Sequence of the second protein:
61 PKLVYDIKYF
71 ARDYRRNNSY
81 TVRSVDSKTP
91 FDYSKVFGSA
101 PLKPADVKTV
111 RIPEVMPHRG

Contacts between the two chains:
Residue N19 in the first protein interacts with residue V96 in the second protein (closest heavy-atom distance 4.6 Å).
Residue P37 in the first protein is in contact with residue S87 in the second protein (closest heavy-atom distance 4.4 Å).
Residue K21 in the first protein contacts residue V110 in the second protein (closest heavy-atom distance 3.8 Å).
Residue Y54 in the first protein is in contact with residue P113 in the second protein (closest heavy-atom distance 4.7 Å).
Residue Y54 in the first protein is in contact with residue V110 in the second protein (closest heavy-atom distance 4.6 Å).
Residue Y17 in the first protein is in contact with residue T109 in the second protein (closest heavy-atom distance 3.7 Å).
Residue I15 in the first protein interacts with residue P113 in the second protein (closest heavy-atom distance 4.1 Å).
Residue P47 in the first protein is in contact with residue Y80 in the second protein (closest heavy-atom distance 3.2 Å).
Residue Y27 in the first protein interacts with residue V96 in the second protein (closest heavy-atom distance 4.0 Å).
Residue K34 in the first protein interacts with residue F91 in the second protein (closest heavy-atom distance 3.5 Å).
Residue D13 in the first protein is in contact with residue I112 in the second protein (closest heavy-atom distance 3.1 Å).
Residue V52 in the first protein is in contact with residue M116 in the second protein (closest heavy-atom distance 3.9 Å).
Residue Y14 in the first protein interacts with residue I112 in the second protein (closest heavy-atom distance 4.3 Å).
Residue Y31 in the first protein interacts with residue F91 in the second protein (closest heavy-atom distance 3.7 Å).
Residue D18 in the first protein interacts with residue P101 in the second protein (closest heavy-atom distance 4.8 Å).
Residue I15 in the first protein is in contact with residue I112 in the second protein (closest heavy-atom distance 3.9 Å).
Residue F23 in the first protein is in contact with residue F91 in the second protein (closest heavy-atom distance 4.3 Å).
Residue K34 in the first protein is in contact with residue T89 in the second protein (closest heavy-atom distance 2.7 Å).
Residue D18 in the first protein is in contact with residue V110 in the second protein (closest heavy-atom distance 3.7 Å).
Residue N19 in the first protein interacts with residue P101 in the second protein (closest heavy-atom distance 3.8 Å).
Residue D13 in the first protein is in contact with residue R111 in the second protein (closest heavy-atom distance 4.9 Å).
Residue F23 in the first protein interacts with residue V96 in the second protein (closest heavy-atom distance 3.8 Å).
Residue L53 in the first protein interacts with residue P113 in the second protein (closest heavy-atom distance 4.9 Å).
Residue Y14 in the first protein is in contact with residue R111 in the second protein (closest heavy-atom distance 4.6 Å).
Residue Y31 in the first protein is in contact with residue Y93 in the second protein (closest heavy-atom distance 3.7 Å).
Residue Y17 in the first protein contacts residue V110 in the second protein (closest heavy-atom distance 4.0 Å).
Residue N19 in the first protein is in contact with residue S99 in the second protein (closest heavy-atom distance 4.5 Å).
Residue Y14 in the first protein is in contact with residue T109 in the second protein (closest heavy-atom distance 3.5 Å).
Residue V44 in the first protein interacts with residue Y80 in the second protein (closest heavy-atom distance 3.9 Å).
Residue N19 in the first protein contacts residue A100 in the second protein (closest heavy-atom distance 4.1 Å).
Residue A16 in the first protein interacts with residue K108 in the second protein (closest heavy-atom distance 4.9 Å).
Residue N45 in the first protein interacts with residue Y80 in the second protein (closest heavy-atom distance 3.3 Å).
Residue D30 in the first protein is in contact with residue R83 in the second protein (closest heavy-atom distance 3.8 Å).
Residue K34 in the first protein contacts residue V85 in the second protein (closest heavy-atom distance 4.4 Å).
Residue T35 in the first protein interacts with residue Y93 in the second protein (closest heavy-atom distance 4.9 Å).
Residue V52 in the first protein interacts with residue P117 in the second protein (closest heavy-atom distance 4.2 Å).
Residue K34 in the first protein interacts with residue P90 in the second protein (closest heavy-atom distance 4.2 Å).
Residue Y27 in the first protein contacts residue K95 in the second protein (closest heavy-atom distance 3.2 Å).
Residue D18 in the first protein is in contact with residue S99 in the second protein (closest heavy-atom distance 4.7 Å).
Residue I15 in the first protein contacts residue R111 in the second protein (closest heavy-atom distance 4.0 Å).
Residue L215 in the first protein is in contact with residue R76 in the second protein (closest heavy-atom distance 4.1 Å).
Residue Y17 in the first protein interacts with residue V107 in the second protein (closest heavy-atom distance 3.7 Å).
Residue Y17 in the first protein is in contact with residue K108 in the second protein (closest heavy-atom distance 3.6 Å).
Residue D18 in the first protein is in contact with residue T109 in the second protein (closest heavy-atom distance 4.5 Å).
Residue G46 in the first protein contacts residue Y80 in the second protein (closest heavy-atom distance 3.2 Å).
Residue D18 in the first protein interacts with residue K108 in the second protein (closest heavy-atom distance 3.2 Å).
Residue K34 in the first protein contacts residue D86 in the second protein (closest heavy-atom distance 3.1 Å).
Residue Y27 in the first protein interacts with residue F91 in the second protein (closest heavy-atom distance 3.5 Å).
Residue I33 in the first protein is in contact with residue V85 in the second protein (closest heavy-atom distance 3.7 Å).
Residue D30 in the first protein contacts residue V85 in the second protein (closest heavy-atom distance 4.2 Å).
Residue D30 in the first protein interacts with residue F91 in the second protein (closest heavy-atom distance 4.1 Å).
Residue N45 in the first protein is in contact with residue R83 in the second protein (closest heavy-atom distance 4.2 Å).
Residue I15 in the first protein contacts residue V110 in the second protein (closest heavy-atom distance 2.8 Å).
Residue D13 in the first protein interacts with residue V110 in the second protein (closest heavy-atom distance 4.9 Å).
Residue N78 in the first protein interacts with residue F97 in the second protein (closest heavy-atom distance 4.0 Å).
Residue A16 in the first protein is in contact with residue V110 in the second protein (closest heavy-atom distance 2.9 Å).
Residue L215 in the first protein contacts residue R75 in the second protein (closest heavy-atom distance 3.7 Å).
Residue A16 in the first protein contacts residue T109 in the second protein (closest heavy-atom distance 3.9 Å).
Residue Y14 in the first protein is in contact with residue V110 in the second protein (closest heavy-atom distance 3.4 Å).

The following describes two proteins that form a bound complex.

Sequence of the first protein:
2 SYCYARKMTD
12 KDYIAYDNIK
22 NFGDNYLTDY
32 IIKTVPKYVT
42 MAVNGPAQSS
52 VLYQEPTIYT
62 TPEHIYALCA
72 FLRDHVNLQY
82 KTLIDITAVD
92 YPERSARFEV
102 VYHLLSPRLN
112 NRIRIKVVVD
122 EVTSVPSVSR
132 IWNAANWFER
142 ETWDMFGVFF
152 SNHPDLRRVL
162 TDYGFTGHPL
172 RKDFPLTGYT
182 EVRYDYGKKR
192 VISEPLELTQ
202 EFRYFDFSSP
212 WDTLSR